Sequence of chain A:
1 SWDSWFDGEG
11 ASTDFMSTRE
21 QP

Sequence of chain B:
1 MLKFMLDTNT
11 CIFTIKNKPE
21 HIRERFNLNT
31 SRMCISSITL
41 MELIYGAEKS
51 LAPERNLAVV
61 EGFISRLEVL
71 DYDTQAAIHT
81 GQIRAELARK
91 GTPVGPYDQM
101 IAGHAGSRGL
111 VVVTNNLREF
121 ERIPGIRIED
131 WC

These two protein chains interact to form a complex.

Interface contacts:
Residue D98 in chain B interacts with residue Q21 in chain A (closest heavy-atom distance 2.9 Å).
Residue R23 in chain B contacts residue D3 in chain A (closest heavy-atom distance 2.9 Å).
Residue L67 in chain B is in contact with residue W2 in chain A (closest heavy-atom distance 3.9 Å).
Residue T14 in chain B interacts with residue W5 in chain A (closest heavy-atom distance 3.9 Å).
Residue N27 in chain B interacts with residue D3 in chain A (closest heavy-atom distance 2.9 Å).
Residue N9 in chain B interacts with residue R19 in chain A (closest heavy-atom distance 3.6 Å).
Residue K16 in chain B contacts residue F15 in chain A (closest heavy-atom distance 2.8 Å).
Residue P96 in chain B contacts residue Q21 in chain A (closest heavy-atom distance 3.5 Å).
Residue D98 in chain B is in contact with residue R19 in chain A (closest heavy-atom distance 2.9 Å).
Residue R66 in chain B interacts with residue S4 in chain A (closest heavy-atom distance 3.0 Å).
Residue R55 in chain B is in contact with residue S12 in chain A (closest heavy-atom distance 3.5 Å).
Residue I15 in chain B interacts with residue F15 in chain A (closest heavy-atom distance 3.5 Å).
Residue Y97 in chain B interacts with residue R19 in chain A (closest heavy-atom distance 3.7 Å).
Residue N27 in chain B interacts with residue W2 in chain A (closest heavy-atom distance 3.5 Å).
Residue Y97 in chain B contacts residue P22 in chain A (closest heavy-atom distance 3.7 Å).
Residue L51 in chain B interacts with residue D14 in chain A (closest heavy-atom distance 2.8 Å).
Residue A47 in chain B interacts with residue F15 in chain A (closest heavy-atom distance 3.6 Å).
Residue R66 in chain B contacts residue W5 in chain A (closest heavy-atom distance 3.6 Å).
Residue V59 in chain B is in contact with residue E9 in chain A (closest heavy-atom distance 3.8 Å).
Residue F26 in chain B contacts residue W2 in chain A (closest heavy-atom distance 3.4 Å).
Residue R55 in chain B contacts residue A11 in chain A (closest heavy-atom distance 3.5 Å).
Residue N56 in chain B is in contact with residue A11 in chain A (closest heavy-atom distance 3.1 Å).
Residue V59 in chain B contacts residue G10 in chain A (closest heavy-atom distance 3.9 Å).
Residue R55 in chain B contacts residue E9 in chain A (closest heavy-atom distance 3.5 Å).
Residue I15 in chain B is in contact with residue W5 in chain A (closest heavy-atom distance 3.9 Å).
Residue K49 in chain B contacts residue E20 in chain A (closest heavy-atom distance 3.1 Å).
Residue F26 in chain B interacts with residue F6 in chain A (closest heavy-atom distance 3.8 Å).
Residue Y97 in chain B contacts residue Q21 in chain A (closest heavy-atom distance 2.9 Å).
Residue V60 in chain B is in contact with residue F15 in chain A (closest heavy-atom distance 3.9 Å).
Residue Y45 in chain B interacts with residue E20 in chain A (closest heavy-atom distance 2.5 Å).
Residue K18 in chain B is in contact with residue E9 in chain A (closest heavy-atom distance 2.9 Å).
Residue I15 in chain B contacts residue A11 in chain A (closest heavy-atom distance 4.0 Å).
Residue F63 in chain B is in contact with residue W5 in chain A (closest heavy-atom distance 3.3 Å).
Residue N56 in chain B contacts residue S12 in chain A (closest heavy-atom distance 2.8 Å).
Residue K16 in chain B contacts residue T13 in chain A (closest heavy-atom distance 2.9 Å).
Residue G46 in chain B contacts residue M16 in chain A (closest heavy-atom distance 3.5 Å).
Residue T8 in chain B interacts with residue R19 in chain A (closest heavy-atom distance 3.8 Å).
Residue R66 in chain B interacts with residue W2 in chain A (closest heavy-atom distance 3.5 Å).
Residue S50 in chain B interacts with residue D14 in chain A (closest heavy-atom distance 3.5 Å).
Residue R23 in chain B contacts residue F6 in chain A (closest heavy-atom distance 3.6 Å).
Residue P19 in chain B interacts with residue F6 in chain A (closest heavy-atom distance 3.4 Å).
Residue V59 in chain B interacts with residue W5 in chain A (closest heavy-atom distance 3.1 Å).
Residue E42 in chain B contacts residue R19 in chain A (closest heavy-atom distance 2.9 Å).
Residue R66 in chain B is in contact with residue S1 in chain A (closest heavy-atom distance 2.7 Å).
Residue N56 in chain B contacts residue F15 in chain A (closest heavy-atom distance 4.0 Å).
Residue K18 in chain B is in contact with residue F6 in chain A (closest heavy-atom distance 3.6 Å).
Residue P96 in chain B contacts residue P22 in chain A (closest heavy-atom distance 3.6 Å).
Residue V59 in chain B interacts with residue A11 in chain A (closest heavy-atom distance 3.9 Å).
Residue E42 in chain B contacts residue M16 in chain A (closest heavy-atom distance 3.2 Å).
Residue G95 in chain B interacts with residue Q21 in chain A (closest heavy-atom distance 3.3 Å).
Residue A58 in chain B is in contact with residue E9 in chain A (closest heavy-atom distance 3.9 Å).
Residue M33 in chain B interacts with residue W2 in chain A (closest heavy-atom distance 3.8 Å).
Residue K49 in chain B contacts residue T18 in chain A (closest heavy-atom distance 3.9 Å).
Residue R55 in chain B interacts with residue G10 in chain A (closest heavy-atom distance 2.8 Å).
Residue K18 in chain B is in contact with residue W5 in chain A (closest heavy-atom distance 3.0 Å).
Residue G46 in chain B is in contact with residue F15 in chain A (closest heavy-atom distance 3.7 Å).
Residue G62 in chain B interacts with residue W5 in chain A (closest heavy-atom distance 3.7 Å).
Residue F63 in chain B is in contact with residue W2 in chain A (closest heavy-atom distance 3.6 Å).
Residue I12 in chain B contacts residue M16 in chain A (closest heavy-atom distance 3.6 Å).
Residue A52 in chain B interacts with residue S12 in chain A (closest heavy-atom distance 3.7 Å).